Sequence of chain B:
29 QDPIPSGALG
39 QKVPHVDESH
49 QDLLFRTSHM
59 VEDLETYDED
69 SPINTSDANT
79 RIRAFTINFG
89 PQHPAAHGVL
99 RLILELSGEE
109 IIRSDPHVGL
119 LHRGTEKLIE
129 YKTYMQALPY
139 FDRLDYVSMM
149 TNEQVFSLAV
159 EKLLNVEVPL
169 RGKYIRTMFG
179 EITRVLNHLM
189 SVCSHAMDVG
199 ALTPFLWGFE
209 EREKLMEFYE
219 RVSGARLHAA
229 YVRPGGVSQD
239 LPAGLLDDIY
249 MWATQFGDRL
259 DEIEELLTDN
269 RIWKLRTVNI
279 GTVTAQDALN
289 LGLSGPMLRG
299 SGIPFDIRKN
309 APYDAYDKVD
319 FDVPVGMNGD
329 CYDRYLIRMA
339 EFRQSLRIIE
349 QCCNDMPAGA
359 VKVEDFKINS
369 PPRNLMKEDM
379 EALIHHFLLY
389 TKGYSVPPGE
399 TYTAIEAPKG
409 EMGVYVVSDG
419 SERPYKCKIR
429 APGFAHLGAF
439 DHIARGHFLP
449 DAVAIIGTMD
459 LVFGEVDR

Sequence of chain A:
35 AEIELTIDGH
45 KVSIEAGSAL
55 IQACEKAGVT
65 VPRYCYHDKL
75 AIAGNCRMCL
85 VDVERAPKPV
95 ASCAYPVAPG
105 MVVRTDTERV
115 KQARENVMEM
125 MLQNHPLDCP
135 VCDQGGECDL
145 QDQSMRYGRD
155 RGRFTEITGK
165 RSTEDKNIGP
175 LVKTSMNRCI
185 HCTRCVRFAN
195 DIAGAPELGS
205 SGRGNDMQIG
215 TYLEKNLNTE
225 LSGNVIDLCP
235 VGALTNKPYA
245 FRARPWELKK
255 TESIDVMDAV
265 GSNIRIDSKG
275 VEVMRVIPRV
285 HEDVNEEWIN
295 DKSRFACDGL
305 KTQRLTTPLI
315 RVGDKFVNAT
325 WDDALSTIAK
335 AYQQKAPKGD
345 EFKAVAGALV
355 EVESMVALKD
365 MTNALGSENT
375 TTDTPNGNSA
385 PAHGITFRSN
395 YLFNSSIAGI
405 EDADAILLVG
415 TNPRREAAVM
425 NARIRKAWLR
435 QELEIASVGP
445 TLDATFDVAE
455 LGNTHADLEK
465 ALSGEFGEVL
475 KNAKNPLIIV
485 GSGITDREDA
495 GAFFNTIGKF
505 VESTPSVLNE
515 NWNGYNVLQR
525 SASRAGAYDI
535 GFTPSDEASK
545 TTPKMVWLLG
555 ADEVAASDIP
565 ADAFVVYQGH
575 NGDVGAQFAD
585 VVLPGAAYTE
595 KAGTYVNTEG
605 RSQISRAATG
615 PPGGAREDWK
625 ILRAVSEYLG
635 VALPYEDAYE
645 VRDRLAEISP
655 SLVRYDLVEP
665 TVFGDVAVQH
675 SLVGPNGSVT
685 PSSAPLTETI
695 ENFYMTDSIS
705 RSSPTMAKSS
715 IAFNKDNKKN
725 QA

Interface contacts:
Residue P134 in chain A interacts with residue L381 in chain B (closest heavy-atom distance 4.0 Å).
Residue M149 in chain A is in contact with residue K365 in chain B (closest heavy-atom distance 2.8 Å).
Residue D146 in chain A is in contact with residue L386 in chain B (closest heavy-atom distance 3.8 Å).
Residue G140 in chain A is in contact with residue F385 in chain B (closest heavy-atom distance 4.5 Å).
Residue M149 in chain A contacts residue L386 in chain B (closest heavy-atom distance 3.5 Å).
Residue S148 in chain A interacts with residue H383 in chain B (closest heavy-atom distance 4.0 Å).
Residue M149 in chain A contacts residue H383 in chain B (closest heavy-atom distance 2.8 Å).
Residue D146 in chain A contacts residue K390 in chain B (closest heavy-atom distance 2.9 Å).
Residue F158 in chain A is in contact with residue E376 in chain B (closest heavy-atom distance 4.5 Å).
Residue H129 in chain A contacts residue M378 in chain B (closest heavy-atom distance 3.3 Å).
Residue D132 in chain A is in contact with residue L381 in chain B (closest heavy-atom distance 4.3 Å).
Residue D154 in chain A contacts residue A380 in chain B (closest heavy-atom distance 4.7 Å).
Residue R155 in chain A interacts with residue E379 in chain B (closest heavy-atom distance 3.6 Å).
Residue D154 in chain A contacts residue D363 in chain B (closest heavy-atom distance 3.3 Å).
Residue D154 in chain A interacts with residue K365 in chain B (closest heavy-atom distance 4.3 Å).
Residue R248 in chain A contacts residue F385 in chain B (closest heavy-atom distance 4.4 Å).
Residue R153 in chain A interacts with residue E379 in chain B (closest heavy-atom distance 4.4 Å).
Residue P134 in chain A is in contact with residue F385 in chain B (closest heavy-atom distance 4.3 Å).
Residue Q145 in chain A is in contact with residue F385 in chain B (closest heavy-atom distance 3.1 Å).
Residue D154 in chain A contacts residue F364 in chain B (closest heavy-atom distance 3.0 Å).
Residue C133 in chain A interacts with residue F385 in chain B (closest heavy-atom distance 3.5 Å).
Residue S148 in chain A is in contact with residue I382 in chain B (closest heavy-atom distance 4.2 Å).
Residue S148 in chain A contacts residue K365 in chain B (closest heavy-atom distance 4.2 Å).
Residue E123 in chain A interacts with residue E379 in chain B (closest heavy-atom distance 4.1 Å).
Residue G152 in chain A is in contact with residue K365 in chain B (closest heavy-atom distance 2.9 Å).
Residue D154 in chain A is in contact with residue H383 in chain B (closest heavy-atom distance 3.0 Å).
Residue D154 in chain A interacts with residue E362 in chain B (closest heavy-atom distance 4.0 Å).
Residue K164 in chain A is in contact with residue M378 in chain B (closest heavy-atom distance 4.4 Å).
Residue L131 in chain A interacts with residue L381 in chain B (closest heavy-atom distance 3.6 Å).
Residue L126 in chain A interacts with residue E379 in chain B (closest heavy-atom distance 3.5 Å).
Residue K164 in chain A interacts with residue E376 in chain B (closest heavy-atom distance 4.8 Å).
Residue T159 in chain A contacts residue E376 in chain B (closest heavy-atom distance 2.6 Å).
Residue R155 in chain A contacts residue D377 in chain B (closest heavy-atom distance 4.0 Å).
Residue G156 in chain A interacts with residue E379 in chain B (closest heavy-atom distance 3.5 Å).
Residue C133 in chain A contacts residue M378 in chain B (closest heavy-atom distance 3.8 Å).
Residue Q145 in chain A contacts residue I382 in chain B (closest heavy-atom distance 3.6 Å).
Residue R155 in chain A is in contact with residue E362 in chain B (closest heavy-atom distance 2.7 Å).
Residue G156 in chain A contacts residue D377 in chain B (closest heavy-atom distance 3.1 Å).
Residue Q145 in chain A is in contact with residue L386 in chain B (closest heavy-atom distance 3.5 Å).
Residue L131 in chain A interacts with residue K375 in chain B (closest heavy-atom distance 3.5 Å).
Residue R155 in chain A is in contact with residue F364 in chain B (closest heavy-atom distance 3.8 Å).
Residue W250 in chain A contacts residue T389 in chain B (closest heavy-atom distance 3.5 Å).
Residue L126 in chain A is in contact with residue M378 in chain B (closest heavy-atom distance 3.6 Å).
Residue L131 in chain A contacts residue M374 in chain B (closest heavy-atom distance 4.3 Å).
Residue R153 in chain A interacts with residue H383 in chain B (closest heavy-atom distance 3.4 Å).
Residue D154 in chain A contacts residue E379 in chain B (closest heavy-atom distance 3.8 Å).
Residue L126 in chain A interacts with residue I382 in chain B (closest heavy-atom distance 3.6 Å).
Residue L131 in chain A interacts with residue D377 in chain B (closest heavy-atom distance 3.3 Å).
Residue C133 in chain A interacts with residue L381 in chain B (closest heavy-atom distance 4.1 Å).
Residue L131 in chain A contacts residue M378 in chain B (closest heavy-atom distance 3.6 Å).
Residue M149 in chain A is in contact with residue F364 in chain B (closest heavy-atom distance 4.7 Å).
Residue C133 in chain A is in contact with residue I382 in chain B (closest heavy-atom distance 4.1 Å).
Residue G139 in chain A contacts residue F385 in chain B (closest heavy-atom distance 3.5 Å).
Residue L144 in chain A interacts with residue I382 in chain B (closest heavy-atom distance 4.1 Å).
Residue G140 in chain A contacts residue K390 in chain B (closest heavy-atom distance 3.5 Å).
Residue L131 in chain A interacts with residue E376 in chain B (closest heavy-atom distance 4.5 Å).
Residue M149 in chain A contacts residue L387 in chain B (closest heavy-atom distance 4.3 Å).
Residue W250 in chain A is in contact with residue F385 in chain B (closest heavy-atom distance 4.0 Å).
Residue P130 in chain A contacts residue M378 in chain B (closest heavy-atom distance 3.5 Å).
Residue R153 in chain A is in contact with residue K365 in chain B (closest heavy-atom distance 4.4 Å).

This data describes a binding interaction between two proteins.